The following describes two proteins that form a bound complex.

Sequence of chain A:
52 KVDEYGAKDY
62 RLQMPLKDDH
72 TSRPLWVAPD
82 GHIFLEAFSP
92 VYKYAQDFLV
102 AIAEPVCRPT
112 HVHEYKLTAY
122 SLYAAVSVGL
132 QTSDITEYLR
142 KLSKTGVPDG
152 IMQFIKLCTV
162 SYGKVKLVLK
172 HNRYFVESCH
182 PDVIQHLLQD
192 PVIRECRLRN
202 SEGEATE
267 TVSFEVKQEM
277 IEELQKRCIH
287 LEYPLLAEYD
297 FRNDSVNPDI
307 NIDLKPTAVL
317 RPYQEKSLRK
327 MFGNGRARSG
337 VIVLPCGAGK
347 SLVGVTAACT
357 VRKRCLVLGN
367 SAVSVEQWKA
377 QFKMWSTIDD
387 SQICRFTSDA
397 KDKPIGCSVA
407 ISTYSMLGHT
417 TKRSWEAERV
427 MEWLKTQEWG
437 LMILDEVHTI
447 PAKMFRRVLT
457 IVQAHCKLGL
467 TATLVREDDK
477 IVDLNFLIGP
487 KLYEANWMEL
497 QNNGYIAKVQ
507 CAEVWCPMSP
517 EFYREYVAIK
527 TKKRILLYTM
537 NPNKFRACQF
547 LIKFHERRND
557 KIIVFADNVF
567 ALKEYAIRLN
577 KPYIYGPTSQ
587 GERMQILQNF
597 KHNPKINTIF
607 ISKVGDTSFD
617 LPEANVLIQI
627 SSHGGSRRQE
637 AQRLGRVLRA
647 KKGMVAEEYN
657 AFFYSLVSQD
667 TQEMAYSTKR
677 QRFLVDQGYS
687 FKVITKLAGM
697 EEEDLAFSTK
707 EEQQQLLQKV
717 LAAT

Sequence of chain B:
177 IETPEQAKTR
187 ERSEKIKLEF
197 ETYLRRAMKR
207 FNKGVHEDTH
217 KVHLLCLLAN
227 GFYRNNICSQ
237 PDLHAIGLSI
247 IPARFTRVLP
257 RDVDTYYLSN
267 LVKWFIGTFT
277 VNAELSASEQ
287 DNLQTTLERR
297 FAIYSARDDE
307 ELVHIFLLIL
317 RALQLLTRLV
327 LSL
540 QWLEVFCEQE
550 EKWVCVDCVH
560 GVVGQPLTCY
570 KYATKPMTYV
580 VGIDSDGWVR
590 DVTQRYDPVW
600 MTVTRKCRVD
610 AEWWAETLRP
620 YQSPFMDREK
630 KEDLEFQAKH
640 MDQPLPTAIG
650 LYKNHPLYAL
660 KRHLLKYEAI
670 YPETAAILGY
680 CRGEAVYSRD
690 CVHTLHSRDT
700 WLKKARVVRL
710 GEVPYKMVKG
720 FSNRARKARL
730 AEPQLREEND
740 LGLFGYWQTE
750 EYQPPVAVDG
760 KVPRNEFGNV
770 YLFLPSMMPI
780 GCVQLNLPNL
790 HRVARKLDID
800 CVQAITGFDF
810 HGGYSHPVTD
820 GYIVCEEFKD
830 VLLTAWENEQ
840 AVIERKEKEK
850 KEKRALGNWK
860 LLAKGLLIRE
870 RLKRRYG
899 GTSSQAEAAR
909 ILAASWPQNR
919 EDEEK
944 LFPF

Residue-level contacts at the interface:
Residue W421 in chain A interacts with residue F766 in chain B (closest heavy-atom distance 3.8 Å).
Residue K706 in chain A interacts with residue A906 in chain B (closest heavy-atom distance 4.6 Å).
Residue R425 in chain A interacts with residue E765 in chain B (closest heavy-atom distance 4.0 Å).
Residue K706 in chain A is in contact with residue E905 in chain B (closest heavy-atom distance 3.6 Å).
Residue Q714 in chain A interacts with residue I867 in chain B (closest heavy-atom distance 2.8 Å).
Residue K418 in chain A contacts residue R794 in chain B (closest heavy-atom distance 2.4 Å).
Residue L693 in chain A is in contact with residue F947 in chain B (closest heavy-atom distance 3.5 Å).
Residue W421 in chain A contacts residue N764 in chain B (closest heavy-atom distance 4.0 Å).
Residue P513 in chain A is in contact with residue L910 in chain B (closest heavy-atom distance 4.2 Å).
Residue F658 in chain A is in contact with residue F945 in chain B (closest heavy-atom distance 4.4 Å).
Residue A718 in chain A contacts residue I867 in chain B (closest heavy-atom distance 3.6 Å).
Residue A694 in chain A interacts with residue F947 in chain B (closest heavy-atom distance 3.1 Å).
Residue K688 in chain A interacts with residue L944 in chain B (closest heavy-atom distance 3.0 Å).
Residue A508 in chain A interacts with residue F945 in chain B (closest heavy-atom distance 3.5 Å).
Residue T417 in chain A contacts residue R794 in chain B (closest heavy-atom distance 3.6 Å).
Residue W421 in chain A interacts with residue G767 in chain B (closest heavy-atom distance 3.4 Å).
Residue F550 in chain A contacts residue F947 in chain B (closest heavy-atom distance 4.4 Å).
Residue L717 in chain A is in contact with residue K863 in chain B (closest heavy-atom distance 4.5 Å).
Residue K692 in chain A contacts residue Q916 in chain B (closest heavy-atom distance 3.4 Å).
Residue P513 in chain A interacts with residue S913 in chain B (closest heavy-atom distance 3.4 Å).
Residue A718 in chain A interacts with residue L860 in chain B (closest heavy-atom distance 3.9 Å).
Residue F550 in chain A interacts with residue P946 in chain B (closest heavy-atom distance 3.8 Å).
Residue Y660 in chain A contacts residue F947 in chain B (closest heavy-atom distance 4.4 Å).
Residue T720 in chain A is in contact with residue K863 in chain B (closest heavy-atom distance 4.3 Å).
Residue R419 in chain A is in contact with residue R794 in chain B (closest heavy-atom distance 4.4 Å).
Residue Q506 in chain A is in contact with residue L944 in chain B (closest heavy-atom distance 3.2 Å).
Residue Q506 in chain A is in contact with residue F945 in chain B (closest heavy-atom distance 3.5 Å).
Residue S704 in chain A interacts with residue A906 in chain B (closest heavy-atom distance 3.2 Å).
Residue Q710 in chain A is in contact with residue Y875 in chain B (closest heavy-atom distance 4.3 Å).
Residue I690 in chain A interacts with residue F947 in chain B (closest heavy-atom distance 4.5 Å).
Residue I690 in chain A is in contact with residue F945 in chain B (closest heavy-atom distance 3.6 Å).
Residue Y660 in chain A interacts with residue F945 in chain B (closest heavy-atom distance 3.2 Å).
Residue T691 in chain A is in contact with residue P915 in chain B (closest heavy-atom distance 3.9 Å).
Residue Q710 in chain A is in contact with residue L871 in chain B (closest heavy-atom distance 3.9 Å).
Residue K706 in chain A contacts residue I909 in chain B (closest heavy-atom distance 3.7 Å).
Residue Q714 in chain A interacts with residue R868 in chain B (closest heavy-atom distance 3.2 Å).
Residue C507 in chain A contacts residue F945 in chain B (closest heavy-atom distance 4.3 Å).
Residue E517 in chain A is in contact with residue Y875 in chain B (closest heavy-atom distance 3.0 Å).
Residue R520 in chain A contacts residue R874 in chain B (closest heavy-atom distance 3.3 Å).
Residue L713 in chain A contacts residue L871 in chain B (closest heavy-atom distance 3.9 Å).
Residue K688 in chain A is in contact with residue F945 in chain B (closest heavy-atom distance 3.5 Å).
Residue Q665 in chain A contacts residue P915 in chain B (closest heavy-atom distance 4.0 Å).
Residue W421 in chain A is in contact with residue E765 in chain B (closest heavy-atom distance 3.2 Å).
Residue S704 in chain A is in contact with residue S902 in chain B (closest heavy-atom distance 4.5 Å).
Residue S704 in chain A is in contact with residue Q903 in chain B (closest heavy-atom distance 3.5 Å).
Residue K692 in chain A interacts with residue E919 in chain B (closest heavy-atom distance 3.6 Å).
Residue T705 in chain A interacts with residue S902 in chain B (closest heavy-atom distance 3.6 Å).
Residue N539 in chain A contacts residue L910 in chain B (closest heavy-atom distance 3.9 Å).
Residue K692 in chain A interacts with residue K923 in chain B (closest heavy-atom distance 4.1 Å).
Residue F546 in chain A contacts residue F947 in chain B (closest heavy-atom distance 4.3 Å).
Residue T691 in chain A contacts residue Q916 in chain B (closest heavy-atom distance 3.5 Å).
Residue W421 in chain A contacts residue R763 in chain B (closest heavy-atom distance 4.1 Å).
Residue R542 in chain A is in contact with residue L910 in chain B (closest heavy-atom distance 4.1 Å).
Residue K692 in chain A contacts residue D920 in chain B (closest heavy-atom distance 3.7 Å).
Residue P513 in chain A is in contact with residue Q916 in chain B (closest heavy-atom distance 4.6 Å).
Residue Q714 in chain A interacts with residue G864 in chain B (closest heavy-atom distance 4.1 Å).
Residue L717 in chain A is in contact with residue I867 in chain B (closest heavy-atom distance 3.2 Å).
Residue R554 in chain A interacts with residue P946 in chain B (closest heavy-atom distance 3.5 Å).
Residue Q714 in chain A contacts residue L871 in chain B (closest heavy-atom distance 3.3 Å).
Residue K418 in chain A is in contact with residue D797 in chain B (closest heavy-atom distance 4.5 Å).